Sequence of the first protein:
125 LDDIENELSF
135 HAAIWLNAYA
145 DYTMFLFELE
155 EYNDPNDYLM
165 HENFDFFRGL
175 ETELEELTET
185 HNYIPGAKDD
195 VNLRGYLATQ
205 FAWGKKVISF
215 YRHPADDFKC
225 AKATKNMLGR

Contacts between the two chains:
Residue R228 in the second protein is in contact with residue E154 in the first protein (closest heavy-atom distance 3.2 Å).
Residue D240 in the second protein contacts residue N157 in the first protein (closest heavy-atom distance 2.9 Å).
Residue R231 in the second protein contacts residue F151 in the first protein (closest heavy-atom distance 3.3 Å).
Residue Q239 in the second protein is in contact with residue F170 in the first protein (closest heavy-atom distance 3.4 Å).
Residue G75 in the second protein contacts residue A227 in the first protein (closest heavy-atom distance 2.7 Å).
Residue R228 in the second protein contacts residue F151 in the first protein (closest heavy-atom distance 3.4 Å).
Residue R231 in the second protein contacts residue E155 in the first protein (closest heavy-atom distance 2.8 Å).
Residue V241 in the second protein is in contact with residue N157 in the first protein (closest heavy-atom distance 3.2 Å).
Residue S45 in the second protein is in contact with residue K209 in the first protein (closest heavy-atom distance 2.9 Å).
Residue N56 in the second protein is in contact with residue S213 in the first protein (closest heavy-atom distance 3.2 Å).
Residue T73 in the second protein contacts residue A227 in the first protein (closest heavy-atom distance 3.4 Å).
Residue T220 in the second protein contacts residue Y143 in the first protein (closest heavy-atom distance 3.4 Å).
Residue F142 in the second protein interacts with residue F214 in the first protein (closest heavy-atom distance 3.5 Å).
Residue F142 in the second protein interacts with residue Y215 in the first protein (closest heavy-atom distance 3.4 Å).
Residue Q145 in the second protein interacts with residue H217 in the first protein (closest heavy-atom distance 3.3 Å).
Residue F227 in the second protein contacts residue F151 in the first protein (closest heavy-atom distance 3.5 Å).
Residue C129 in the second protein is in contact with residue D194 in the first protein (closest heavy-atom distance 3.3 Å).
Residue R79 in the second protein is in contact with residue F222 in the first protein (closest heavy-atom distance 3.3 Å).
Residue P67 in the second protein is in contact with residue K226 in the first protein (closest heavy-atom distance 3.3 Å).
Residue D149 in the second protein contacts residue T184 in the first protein (closest heavy-atom distance 3.3 Å).
Residue N56 in the second protein contacts residue F214 in the first protein (closest heavy-atom distance 2.8 Å).
Residue M74 in the second protein interacts with residue A227 in the first protein (closest heavy-atom distance 2.5 Å).
Residue S68 in the second protein contacts residue K226 in the first protein (closest heavy-atom distance 3.2 Å).
Residue R79 in the second protein contacts residue D221 in the first protein (closest heavy-atom distance 3.1 Å).
Residue D149 in the second protein contacts residue E180 in the first protein (closest heavy-atom distance 3.0 Å).
Residue K54 in the second protein interacts with residue Y200 in the first protein (closest heavy-atom distance 3.4 Å).
Residue M74 in the second protein interacts with residue T228 in the first protein (closest heavy-atom distance 3.2 Å).
Residue I76 in the second protein is in contact with residue A225 in the first protein (closest heavy-atom distance 3.3 Å).
Residue F72 in the second protein interacts with residue K229 in the first protein (closest heavy-atom distance 3.1 Å).
Residue Q239 in the second protein is in contact with residue Y162 in the first protein (closest heavy-atom distance 3.0 Å).
Residue N56 in the second protein is in contact with residue D194 in the first protein (closest heavy-atom distance 3.1 Å).
Residue T220 in the second protein is in contact with residue T147 in the first protein (closest heavy-atom distance 3.5 Å).
Residue Y160 in the second protein contacts residue T176 in the first protein (closest heavy-atom distance 3.5 Å).
Residue R236 in the second protein contacts residue E155 in the first protein (closest heavy-atom distance 2.8 Å).
Residue Q128 in the second protein is in contact with residue D194 in the first protein (closest heavy-atom distance 2.8 Å).
Residue G75 in the second protein contacts residue K226 in the first protein (closest heavy-atom distance 3.2 Å).
Residue E170 in the second protein is in contact with residue R172 in the first protein (closest heavy-atom distance 3.1 Å).
Residue P59 in the second protein contacts residue V211 in the first protein (closest heavy-atom distance 3.5 Å).
Residue C129 in the second protein is in contact with residue F214 in the first protein (closest heavy-atom distance 3.5 Å).
Residue R50 in the second protein is in contact with residue K209 in the first protein (closest heavy-atom distance 3.1 Å).
Residue Q145 in the second protein contacts residue N186 in the first protein (closest heavy-atom distance 3.0 Å).
Residue S127 in the second protein contacts residue D194 in the first protein (closest heavy-atom distance 3.5 Å).
Residue W48 in the second protein is in contact with residue K209 in the first protein (closest heavy-atom distance 2.9 Å).
Residue R77 in the second protein is in contact with residue A225 in the first protein (closest heavy-atom distance 2.6 Å).
Residue R141 in the second protein is in contact with residue F214 in the first protein (closest heavy-atom distance 2.8 Å).
Residue D240 in the second protein interacts with residue E155 in the first protein (closest heavy-atom distance 3.0 Å).
Residue Q145 in the second protein is in contact with residue Y215 in the first protein (closest heavy-atom distance 3.2 Å).
Residue V167 in the second protein is in contact with residue R172 in the first protein (closest heavy-atom distance 3.5 Å).
Residue I46 in the second protein interacts with residue Y200 in the first protein (closest heavy-atom distance 3.2 Å).
Residue Q239 in the second protein is in contact with residue E155 in the first protein (closest heavy-atom distance 3.3 Å).
Residue F72 in the second protein interacts with residue T228 in the first protein (closest heavy-atom distance 3.1 Å).
Residue R231 in the second protein is in contact with residue E152 in the first protein (closest heavy-atom distance 2.8 Å).
Residue R141 in the second protein interacts with residue Y215 in the first protein (closest heavy-atom distance 3.2 Å).
Residue F163 in the second protein interacts with residue T176 in the first protein (closest heavy-atom distance 3.2 Å).
Residue R148 in the second protein interacts with residue H217 in the first protein (closest heavy-atom distance 3.5 Å).
Residue N43 in the second protein interacts with residue Q204 in the first protein (closest heavy-atom distance 2.7 Å).
Residue V241 in the second protein interacts with residue Y162 in the first protein (closest heavy-atom distance 3.5 Å).
Residue R141 in the second protein is in contact with residue S213 in the first protein (closest heavy-atom distance 3.1 Å).
Residue P159 in the second protein interacts with residue T176 in the first protein (closest heavy-atom distance 3.4 Å).
Residue R77 in the second protein is in contact with residue C224 in the first protein (closest heavy-atom distance 3.3 Å).

Sequence of the second protein:
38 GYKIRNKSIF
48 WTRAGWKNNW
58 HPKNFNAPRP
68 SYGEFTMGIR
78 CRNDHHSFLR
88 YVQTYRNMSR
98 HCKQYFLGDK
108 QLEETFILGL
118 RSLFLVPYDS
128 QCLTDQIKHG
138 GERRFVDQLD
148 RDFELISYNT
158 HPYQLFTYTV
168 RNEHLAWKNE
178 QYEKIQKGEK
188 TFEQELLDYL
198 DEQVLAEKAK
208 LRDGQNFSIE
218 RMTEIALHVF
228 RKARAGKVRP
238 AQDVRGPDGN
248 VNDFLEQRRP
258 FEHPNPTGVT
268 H

This data describes a binding interaction between two proteins.